The following describes two proteins that form a bound complex.

Sequence of the first protein:
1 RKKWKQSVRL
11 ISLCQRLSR

Sequence of the second protein:
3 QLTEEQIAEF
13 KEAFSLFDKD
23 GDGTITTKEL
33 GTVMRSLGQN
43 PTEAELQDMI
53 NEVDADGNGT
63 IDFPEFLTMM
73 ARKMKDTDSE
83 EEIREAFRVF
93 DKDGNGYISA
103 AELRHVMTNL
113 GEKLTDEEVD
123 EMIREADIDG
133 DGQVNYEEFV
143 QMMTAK

Residue-level contacts at the interface:
Residue E11 in the second protein is in contact with residue Q6 in the first protein (closest heavy-atom distance 3.5 Å).
Residue K148 in the second protein contacts residue K2 in the first protein (closest heavy-atom distance 3.2 Å).
Residue M76 in the second protein is in contact with residue R16 in the first protein (closest heavy-atom distance 3.5 Å).
Residue F92 in the second protein is in contact with residue I11 in the first protein (closest heavy-atom distance 3.6 Å).
Residue M71 in the second protein interacts with residue L17 in the first protein (closest heavy-atom distance 3.8 Å).
Residue M36 in the second protein interacts with residue S18 in the first protein (closest heavy-atom distance 3.4 Å).
Residue L39 in the second protein is in contact with residue I11 in the first protein (closest heavy-atom distance 3.9 Å).
Residue M51 in the second protein contacts residue L17 in the first protein (closest heavy-atom distance 3.6 Å).
Residue E14 in the second protein interacts with residue R1 in the first protein (closest heavy-atom distance 2.7 Å).
Residue M124 in the second protein is in contact with residue K3 in the first protein (closest heavy-atom distance 4.1 Å).
Residue I100 in the second protein interacts with residue W4 in the first protein (closest heavy-atom distance 3.7 Å).
Residue V136 in the second protein interacts with residue W4 in the first protein (closest heavy-atom distance 4.0 Å).
Residue M51 in the second protein is in contact with residue S18 in the first protein (closest heavy-atom distance 4.1 Å).
Residue Q41 in the second protein is in contact with residue Q15 in the first protein (closest heavy-atom distance 4.0 Å).
Residue E14 in the second protein contacts residue Q6 in the first protein (closest heavy-atom distance 3.5 Å).
Residue L116 in the second protein is in contact with residue K3 in the first protein (closest heavy-atom distance 3.9 Å).
Residue F92 in the second protein interacts with residue V8 in the first protein (closest heavy-atom distance 3.9 Å).
Residue M144 in the second protein contacts residue K5 in the first protein (closest heavy-atom distance 4.1 Å).
Residue A15 in the second protein is in contact with residue L10 in the first protein (closest heavy-atom distance 3.8 Å).
Residue T146 in the second protein interacts with residue K5 in the first protein (closest heavy-atom distance 4.1 Å).
Residue A10 in the second protein contacts residue R1 in the first protein (closest heavy-atom distance 3.0 Å).
Residue F92 in the second protein contacts residue W4 in the first protein (closest heavy-atom distance 3.0 Å).
Residue A88 in the second protein contacts residue Q15 in the first protein (closest heavy-atom distance 3.7 Å).
Residue M76 in the second protein interacts with residue R9 in the first protein (closest heavy-atom distance 3.9 Å).
Residue E84 in the second protein interacts with residue R16 in the first protein (closest heavy-atom distance 3.2 Å).
Residue D80 in the second protein contacts residue S12 in the first protein (closest heavy-atom distance 3.5 Å).
Residue K77 in the second protein interacts with residue R16 in the first protein (closest heavy-atom distance 3.3 Å).
Residue E87 in the second protein contacts residue Q15 in the first protein (closest heavy-atom distance 3.2 Å).
Residue M145 in the second protein contacts residue K5 in the first protein (closest heavy-atom distance 2.9 Å).
Residue V35 in the second protein interacts with residue C14 in the first protein (closest heavy-atom distance 4.0 Å).
Residue M36 in the second protein interacts with residue C14 in the first protein (closest heavy-atom distance 3.5 Å).
Residue F141 in the second protein contacts residue W4 in the first protein (closest heavy-atom distance 3.8 Å).
Residue K75 in the second protein interacts with residue R16 in the first protein (closest heavy-atom distance 3.1 Å).
Residue L105 in the second protein is in contact with residue W4 in the first protein (closest heavy-atom distance 3.2 Å).
Residue M145 in the second protein contacts residue V8 in the first protein (closest heavy-atom distance 3.7 Å).
Residue F19 in the second protein contacts residue C14 in the first protein (closest heavy-atom distance 3.9 Å).
Residue A147 in the second protein interacts with residue K5 in the first protein (closest heavy-atom distance 2.9 Å).
Residue E127 in the second protein interacts with residue K2 in the first protein (closest heavy-atom distance 3.5 Å).
Residue E14 in the second protein interacts with residue K3 in the first protein (closest heavy-atom distance 3.7 Å).
Residue D80 in the second protein is in contact with residue R16 in the first protein (closest heavy-atom distance 3.7 Å).
Residue M109 in the second protein interacts with residue S7 in the first protein (closest heavy-atom distance 3.6 Å).
Residue K75 in the second protein contacts residue L13 in the first protein (closest heavy-atom distance 3.4 Å).
Residue L18 in the second protein interacts with residue L10 in the first protein (closest heavy-atom distance 3.8 Å).
Residue E11 in the second protein interacts with residue R1 in the first protein (closest heavy-atom distance 3.8 Å).
Residue M144 in the second protein contacts residue V8 in the first protein (closest heavy-atom distance 3.8 Å).
Residue M124 in the second protein contacts residue W4 in the first protein (closest heavy-atom distance 2.8 Å).
Residue L39 in the second protein is in contact with residue C14 in the first protein (closest heavy-atom distance 3.7 Å).
Residue F141 in the second protein interacts with residue V8 in the first protein (closest heavy-atom distance 3.4 Å).
Residue D78 in the second protein is in contact with residue R16 in the first protein (closest heavy-atom distance 3.9 Å).
Residue Q41 in the second protein contacts residue S18 in the first protein (closest heavy-atom distance 2.7 Å).
Residue E84 in the second protein contacts residue Q15 in the first protein (closest heavy-atom distance 3.0 Å).
Residue E120 in the second protein contacts residue K3 in the first protein (closest heavy-atom distance 3.8 Å).
Residue F92 in the second protein contacts residue S7 in the first protein (closest heavy-atom distance 3.6 Å).
Residue M144 in the second protein contacts residue W4 in the first protein (closest heavy-atom distance 3.4 Å).
Residue E7 in the second protein is in contact with residue R1 in the first protein (closest heavy-atom distance 2.6 Å).
Residue E114 in the second protein interacts with residue K3 in the first protein (closest heavy-atom distance 3.3 Å).
Residue V91 in the second protein contacts residue I11 in the first protein (closest heavy-atom distance 4.0 Å).
Residue A88 in the second protein interacts with residue V8 in the first protein (closest heavy-atom distance 3.7 Å).
Residue T79 in the second protein contacts residue R16 in the first protein (closest heavy-atom distance 3.0 Å).
Residue Q41 in the second protein is in contact with residue C14 in the first protein (closest heavy-atom distance 3.0 Å).